This data describes a binding interaction between two proteins.

Sequence of chain B:
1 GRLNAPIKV

Sequence of chain A:
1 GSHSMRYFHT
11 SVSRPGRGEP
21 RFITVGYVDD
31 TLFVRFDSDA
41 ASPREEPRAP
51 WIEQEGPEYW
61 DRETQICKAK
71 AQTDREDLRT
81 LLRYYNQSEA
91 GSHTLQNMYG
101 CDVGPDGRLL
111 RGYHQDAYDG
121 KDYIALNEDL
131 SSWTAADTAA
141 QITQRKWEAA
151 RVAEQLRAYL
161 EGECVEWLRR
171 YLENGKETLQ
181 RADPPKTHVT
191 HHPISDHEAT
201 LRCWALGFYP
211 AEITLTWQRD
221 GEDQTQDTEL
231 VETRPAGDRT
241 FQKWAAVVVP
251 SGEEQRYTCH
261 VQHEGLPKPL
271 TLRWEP

Contacts between the two chains:
Residue W147 in chain A interacts with residue V9 in chain B (closest heavy-atom distance 4.1 Å).
Residue M5 in chain A interacts with residue G1 in chain B (closest heavy-atom distance 4.0 Å).
Residue V25 in chain A interacts with residue R2 in chain B (closest heavy-atom distance 4.4 Å).
Residue W147 in chain A contacts residue I7 in chain B (closest heavy-atom distance 3.2 Å).
Residue V34 in chain A interacts with residue R2 in chain B (closest heavy-atom distance 4.0 Å).
Residue Y99 in chain A interacts with residue L3 in chain B (closest heavy-atom distance 2.9 Å).
Residue Y159 in chain A interacts with residue L3 in chain B (closest heavy-atom distance 3.5 Å).
Residue V152 in chain A interacts with residue I7 in chain B (closest heavy-atom distance 3.9 Å).
Residue G26 in chain A contacts residue R2 in chain B (closest heavy-atom distance 4.6 Å).
Residue Y7 in chain A interacts with residue R2 in chain B (closest heavy-atom distance 3.6 Å).
Residue D77 in chain A is in contact with residue K8 in chain B (closest heavy-atom distance 3.3 Å).
Residue E163 in chain A is in contact with residue R2 in chain B (closest heavy-atom distance 4.5 Å).
Residue T143 in chain A interacts with residue K8 in chain B (closest heavy-atom distance 4.9 Å).
Residue T80 in chain A is in contact with residue V9 in chain B (closest heavy-atom distance 3.9 Å).
Residue E76 in chain A contacts residue K8 in chain B (closest heavy-atom distance 2.9 Å).
Residue W167 in chain A interacts with residue R2 in chain B (closest heavy-atom distance 4.9 Å).
Residue C67 in chain A interacts with residue R2 in chain B (closest heavy-atom distance 3.5 Å).
Residue I142 in chain A is in contact with residue V9 in chain B (closest heavy-atom distance 5.0 Å).
Residue Y171 in chain A contacts residue G1 in chain B (closest heavy-atom distance 2.6 Å).
Residue K146 in chain A is in contact with residue V9 in chain B (closest heavy-atom distance 2.7 Å).
Residue D77 in chain A is in contact with residue I7 in chain B (closest heavy-atom distance 4.1 Å).
Residue I66 in chain A contacts residue L3 in chain B (closest heavy-atom distance 3.4 Å).
Residue E45 in chain A is in contact with residue R2 in chain B (closest heavy-atom distance 2.9 Å).
Residue T24 in chain A contacts residue R2 in chain B (closest heavy-atom distance 2.9 Å).
Residue T73 in chain A contacts residue K8 in chain B (closest heavy-atom distance 4.0 Å).
Residue K146 in chain A contacts residue K8 in chain B (closest heavy-atom distance 4.4 Å).
Residue E63 in chain A is in contact with residue G1 in chain B (closest heavy-atom distance 3.8 Å).
Residue W147 in chain A contacts residue K8 in chain B (closest heavy-atom distance 2.8 Å).
Residue Y159 in chain A interacts with residue R2 in chain B (closest heavy-atom distance 3.7 Å).
Residue H9 in chain A contacts residue R2 in chain B (closest heavy-atom distance 3.4 Å).
Residue T143 in chain A interacts with residue V9 in chain B (closest heavy-atom distance 2.7 Å).
Residue Y59 in chain A contacts residue G1 in chain B (closest heavy-atom distance 4.2 Å).
Residue T73 in chain A contacts residue I7 in chain B (closest heavy-atom distance 4.0 Å).
Residue Q155 in chain A contacts residue A5 in chain B (closest heavy-atom distance 3.6 Å).
Residue E63 in chain A interacts with residue R2 in chain B (closest heavy-atom distance 2.9 Å).
Residue D77 in chain A contacts residue V9 in chain B (closest heavy-atom distance 2.9 Å).
Residue F33 in chain A is in contact with residue G1 in chain B (closest heavy-atom distance 5.0 Å).
Residue Y123 in chain A contacts residue V9 in chain B (closest heavy-atom distance 4.3 Å).
Residue H114 in chain A is in contact with residue L3 in chain B (closest heavy-atom distance 4.2 Å).
Residue H114 in chain A contacts residue I7 in chain B (closest heavy-atom distance 4.2 Å).
Residue I66 in chain A interacts with residue R2 in chain B (closest heavy-atom distance 3.9 Å).
Residue Y99 in chain A is in contact with residue R2 in chain B (closest heavy-atom distance 3.3 Å).
Residue W167 in chain A interacts with residue G1 in chain B (closest heavy-atom distance 3.2 Å).
Residue L156 in chain A contacts residue L3 in chain B (closest heavy-atom distance 3.5 Å).
Residue I66 in chain A contacts residue N4 in chain B (closest heavy-atom distance 3.9 Å).
Residue Q155 in chain A is in contact with residue L3 in chain B (closest heavy-atom distance 4.8 Å).
Residue L81 in chain A interacts with residue V9 in chain B (closest heavy-atom distance 4.0 Å).
Residue L156 in chain A interacts with residue I7 in chain B (closest heavy-atom distance 3.6 Å).
Residue Y7 in chain A is in contact with residue G1 in chain B (closest heavy-atom distance 2.9 Å).
Residue Y159 in chain A contacts residue G1 in chain B (closest heavy-atom distance 2.7 Å).
Residue T73 in chain A is in contact with residue P6 in chain B (closest heavy-atom distance 4.6 Å).
Residue Y84 in chain A interacts with residue V9 in chain B (closest heavy-atom distance 2.7 Å).